Interface contacts:
Residue L64 in protein 1 contacts residue Y61 in protein 2 (closest heavy-atom distance 3.4 Å).
Residue L8 in protein 1 contacts residue Q11 in protein 2 (closest heavy-atom distance 3.2 Å).
Residue V50 in protein 1 is in contact with residue V50 in protein 2 (closest heavy-atom distance 3.5 Å).
Residue Y43 in protein 1 contacts residue R44 in protein 2 (closest heavy-atom distance 3.6 Å).
Residue L33 in protein 1 interacts with residue R32 in protein 2 (closest heavy-atom distance 3.6 Å).
Residue D39 in protein 1 contacts residue V40 in protein 2 (closest heavy-atom distance 3.7 Å).
Residue Y61 in protein 1 interacts with residue Y61 in protein 2 (closest heavy-atom distance 3.9 Å).
Residue E5 in protein 1 contacts residue S4 in protein 2 (closest heavy-atom distance 3.6 Å).
Residue L85 in protein 1 interacts with residue R86 in protein 2 (closest heavy-atom distance 3.6 Å).
Residue L75 in protein 1 contacts residue S78 in protein 2 (closest heavy-atom distance 3.7 Å).
Residue D37 in protein 1 interacts with residue S36 in protein 2 (closest heavy-atom distance 2.9 Å).
Residue V40 in protein 1 contacts residue V40 in protein 2 (closest heavy-atom distance 3.5 Å).
Residue Y15 in protein 1 is in contact with residue Y15 in protein 2 (closest heavy-atom distance 3.4 Å).
Residue S36 in protein 1 contacts residue D37 in protein 2 (closest heavy-atom distance 3.0 Å).
Residue R44 in protein 1 is in contact with residue Y43 in protein 2 (closest heavy-atom distance 3.3 Å).
Residue A12 in protein 1 contacts residue Q11 in protein 2 (closest heavy-atom distance 3.2 Å).
Residue L64 in protein 1 is in contact with residue L64 in protein 2 (closest heavy-atom distance 3.7 Å).
Residue V26 in protein 1 contacts residue V26 in protein 2 (closest heavy-atom distance 3.2 Å).
Residue R72 in protein 1 contacts residue D67 in protein 2 (closest heavy-atom distance 3.7 Å).
Residue L57 in protein 1 interacts with residue L57 in protein 2 (closest heavy-atom distance 3.6 Å).
Residue L33 in protein 1 interacts with residue S36 in protein 2 (closest heavy-atom distance 3.8 Å).
Residue L82 in protein 1 contacts residue L85 in protein 2 (closest heavy-atom distance 3.7 Å).
Residue L75 in protein 1 is in contact with residue Q74 in protein 2 (closest heavy-atom distance 3.6 Å).
Residue T22 in protein 1 is in contact with residue T22 in protein 2 (closest heavy-atom distance 3.6 Å).
Residue V26 in protein 1 is in contact with residue L29 in protein 2 (closest heavy-atom distance 3.8 Å).
Residue L82 in protein 1 is in contact with residue A81 in protein 2 (closest heavy-atom distance 3.7 Å).
Residue L33 in protein 1 interacts with residue L33 in protein 2 (closest heavy-atom distance 3.8 Å).
Residue Q65 in protein 1 interacts with residue L64 in protein 2 (closest heavy-atom distance 3.7 Å).
Residue L19 in protein 1 interacts with residue T18 in protein 2 (closest heavy-atom distance 3.8 Å).
Residue L19 in protein 1 is in contact with residue L19 in protein 2 (closest heavy-atom distance 3.5 Å).
Residue S36 in protein 1 is in contact with residue S36 in protein 2 (closest heavy-atom distance 3.2 Å).
Residue Y43 in protein 1 interacts with residue L47 in protein 2 (closest heavy-atom distance 3.8 Å).
Residue L82 in protein 1 contacts residue L82 in protein 2 (closest heavy-atom distance 3.7 Å).
Residue R32 in protein 1 interacts with residue L33 in protein 2 (closest heavy-atom distance 3.8 Å).
Residue S36 in protein 1 contacts residue V40 in protein 2 (closest heavy-atom distance 3.6 Å).
Residue S4 in protein 1 contacts residue E5 in protein 2 (closest heavy-atom distance 3.3 Å).
Residue A53 in protein 1 is in contact with residue K54 in protein 2 (closest heavy-atom distance 3.6 Å).
Residue L47 in protein 1 is in contact with residue L47 in protein 2 (closest heavy-atom distance 3.5 Å).
Residue L64 in protein 1 contacts residue Q65 in protein 2 (closest heavy-atom distance 3.8 Å).
Residue L47 in protein 1 interacts with residue E46 in protein 2 (closest heavy-atom distance 3.8 Å).
Residue L85 in protein 1 interacts with residue L85 in protein 2 (closest heavy-atom distance 3.6 Å).
Residue K54 in protein 1 contacts residue A53 in protein 2 (closest heavy-atom distance 3.7 Å).
Residue L8 in protein 1 is in contact with residue L8 in protein 2 (closest heavy-atom distance 3.5 Å).
Residue Y15 in protein 1 is in contact with residue L19 in protein 2 (closest heavy-atom distance 3.6 Å).
Residue S78 in protein 1 is in contact with residue S78 in protein 2 (closest heavy-atom distance 3.1 Å).
Residue V40 in protein 1 is in contact with residue D39 in protein 2 (closest heavy-atom distance 3.9 Å).
Residue S4 in protein 1 contacts residue S4 in protein 2 (closest heavy-atom distance 3.7 Å).
Residue L33 in protein 1 is in contact with residue L29 in protein 2 (closest heavy-atom distance 3.6 Å).
Residue V50 in protein 1 contacts residue Q51 in protein 2 (closest heavy-atom distance 3.5 Å).
Residue Y61 in protein 1 is in contact with residue S60 in protein 2 (closest heavy-atom distance 3.8 Å).
Residue R86 in protein 1 is in contact with residue L85 in protein 2 (closest heavy-atom distance 3.7 Å).
Residue Q11 in protein 1 contacts residue Q11 in protein 2 (closest heavy-atom distance 3.8 Å).
Residue Q16 in protein 1 contacts residue Y15 in protein 2 (closest heavy-atom distance 3.7 Å).
Residue R72 in protein 1 contacts residue L71 in protein 2 (closest heavy-atom distance 3.5 Å).
Residue L75 in protein 1 interacts with residue L75 in protein 2 (closest heavy-atom distance 3.6 Å).
Residue Q74 in protein 1 is in contact with residue L75 in protein 2 (closest heavy-atom distance 3.7 Å).
Residue Q79 in protein 1 interacts with residue S78 in protein 2 (closest heavy-atom distance 2.8 Å).
Residue Y43 in protein 1 is in contact with residue Y43 in protein 2 (closest heavy-atom distance 3.6 Å).
Residue E46 in protein 1 contacts residue L47 in protein 2 (closest heavy-atom distance 3.5 Å).
Residue S60 in protein 1 is in contact with residue Y61 in protein 2 (closest heavy-atom distance 3.6 Å).

Sequence of protein 1:
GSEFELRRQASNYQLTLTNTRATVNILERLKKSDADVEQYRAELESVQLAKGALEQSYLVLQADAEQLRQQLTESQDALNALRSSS

These two protein chains interact to form a complex.

Sequence of protein 2:
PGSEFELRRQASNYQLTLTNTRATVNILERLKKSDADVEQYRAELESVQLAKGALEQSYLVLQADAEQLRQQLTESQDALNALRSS